The following describes two proteins that form a bound complex.

Sequence of chain A:
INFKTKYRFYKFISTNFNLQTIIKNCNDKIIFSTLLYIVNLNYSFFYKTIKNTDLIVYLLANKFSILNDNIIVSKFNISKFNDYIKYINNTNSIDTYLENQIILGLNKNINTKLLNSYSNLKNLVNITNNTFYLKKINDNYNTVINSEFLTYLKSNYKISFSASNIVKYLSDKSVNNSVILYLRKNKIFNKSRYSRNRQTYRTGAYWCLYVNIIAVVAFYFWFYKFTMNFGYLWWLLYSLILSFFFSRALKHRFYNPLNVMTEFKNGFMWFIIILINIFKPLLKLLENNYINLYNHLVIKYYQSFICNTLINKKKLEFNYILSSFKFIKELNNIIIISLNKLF

Sequence of chain B:
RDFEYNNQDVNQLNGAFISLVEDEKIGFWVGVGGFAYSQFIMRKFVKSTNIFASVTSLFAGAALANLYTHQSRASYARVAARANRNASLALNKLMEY

Interface contacts:
Residue N184 in chain A interacts with residue K50 in chain B (closest heavy-atom distance 4.8 Å).
Residue K182 in chain A contacts residue F48 in chain B (closest heavy-atom distance 3.4 Å).
Residue F183 in chain A is in contact with residue F48 in chain B (closest heavy-atom distance 3.2 Å).
Residue K182 in chain A interacts with residue K50 in chain B (closest heavy-atom distance 4.7 Å).
Residue K182 in chain A interacts with residue K47 in chain B (closest heavy-atom distance 4.8 Å).
Residue S181 in chain A is in contact with residue F48 in chain B (closest heavy-atom distance 3.7 Å).
Residue N184 in chain A is in contact with residue F48 in chain B (closest heavy-atom distance 4.6 Å).
Residue S181 in chain A is in contact with residue K47 in chain B (closest heavy-atom distance 3.4 Å).